Sequence of chain B:
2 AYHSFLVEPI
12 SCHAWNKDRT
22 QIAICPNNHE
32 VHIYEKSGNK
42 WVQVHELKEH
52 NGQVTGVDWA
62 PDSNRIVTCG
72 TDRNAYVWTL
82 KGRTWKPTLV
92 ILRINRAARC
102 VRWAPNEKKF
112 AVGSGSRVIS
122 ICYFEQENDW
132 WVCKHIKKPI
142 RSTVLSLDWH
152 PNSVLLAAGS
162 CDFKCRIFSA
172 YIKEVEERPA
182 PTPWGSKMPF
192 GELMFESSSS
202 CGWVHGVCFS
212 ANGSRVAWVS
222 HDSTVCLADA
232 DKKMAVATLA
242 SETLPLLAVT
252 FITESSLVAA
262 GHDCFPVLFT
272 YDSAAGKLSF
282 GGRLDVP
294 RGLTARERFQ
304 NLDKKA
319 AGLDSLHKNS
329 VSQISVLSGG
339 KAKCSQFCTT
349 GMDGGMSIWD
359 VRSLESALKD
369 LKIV

This data describes a binding interaction between two proteins.

Sequence of chain A:
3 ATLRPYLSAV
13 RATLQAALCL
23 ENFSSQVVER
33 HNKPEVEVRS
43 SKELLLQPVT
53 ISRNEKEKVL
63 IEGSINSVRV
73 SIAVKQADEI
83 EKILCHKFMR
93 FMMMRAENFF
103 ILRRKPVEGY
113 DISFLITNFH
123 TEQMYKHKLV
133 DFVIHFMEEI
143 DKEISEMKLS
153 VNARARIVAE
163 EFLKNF

Residue-level contacts at the interface:
Residue G320 in chain B interacts with residue H129 in chain A (closest heavy-atom distance 4.0 Å).
Residue N327 in chain B contacts residue T123 in chain A (closest heavy-atom distance 3.0 Å).
Residue L245 in chain B interacts with residue C21 in chain A (closest heavy-atom distance 3.9 Å).
Residue A319 in chain B contacts residue H129 in chain A (closest heavy-atom distance 4.2 Å).
Residue L146 in chain B interacts with residue E23 in chain A (closest heavy-atom distance 3.7 Å).
Residue H263 in chain B is in contact with residue C21 in chain A (closest heavy-atom distance 3.5 Å).
Residue R100 in chain B contacts residue N24 in chain A (closest heavy-atom distance 4.5 Å).
Residue T144 in chain B interacts with residue F25 in chain A (closest heavy-atom distance 3.6 Å).
Residue L245 in chain B interacts with residue Q17 in chain A (closest heavy-atom distance 3.9 Å).
Residue R97 in chain B contacts residue Q28 in chain A (closest heavy-atom distance 2.7 Å).
Residue N327 in chain B is in contact with residue E124 in chain A (closest heavy-atom distance 4.2 Å).
Residue M350 in chain B interacts with residue E124 in chain A (closest heavy-atom distance 4.2 Å).
Residue K326 in chain B contacts residue Y127 in chain A (closest heavy-atom distance 3.5 Å).
Residue N327 in chain B contacts residue M126 in chain A (closest heavy-atom distance 4.3 Å).
Residue C162 in chain B is in contact with residue E45 in chain A (closest heavy-atom distance 3.4 Å).
Residue R74 in chain B is in contact with residue E31 in chain A (closest heavy-atom distance 3.6 Å).
Residue H206 in chain B is in contact with residue E23 in chain A (closest heavy-atom distance 2.9 Å).
Residue S143 in chain B is in contact with residue E45 in chain A (closest heavy-atom distance 2.8 Å).
Residue M350 in chain B interacts with residue L22 in chain A (closest heavy-atom distance 3.8 Å).
Residue T72 in chain B interacts with residue R32 in chain A (closest heavy-atom distance 3.8 Å).
Residue C265 in chain B is in contact with residue K128 in chain A (closest heavy-atom distance 3.9 Å).
Residue R97 in chain B is in contact with residue V29 in chain A (closest heavy-atom distance 3.2 Å).
Residue N28 in chain B is in contact with residue E124 in chain A (closest heavy-atom distance 3.6 Å).
Residue L321 in chain B is in contact with residue H129 in chain A (closest heavy-atom distance 3.5 Å).
Residue M350 in chain B contacts residue E23 in chain A (closest heavy-atom distance 4.0 Å).
Residue D73 in chain B contacts residue R32 in chain A (closest heavy-atom distance 4.6 Å).
Residue W204 in chain B contacts residue L46 in chain A (closest heavy-atom distance 3.5 Å).
Residue R100 in chain B contacts residue E23 in chain A (closest heavy-atom distance 3.0 Å).
Residue E9 in chain B interacts with residue Q125 in chain A (closest heavy-atom distance 4.0 Å).
Residue W204 in chain B contacts residue I67 in chain A (closest heavy-atom distance 3.4 Å).
Residue C162 in chain B contacts residue F25 in chain A (closest heavy-atom distance 3.9 Å).
Residue S328 in chain B contacts residue K128 in chain A (closest heavy-atom distance 4.0 Å).
Residue T72 in chain B contacts residue S26 in chain A (closest heavy-atom distance 3.0 Å).
Residue W204 in chain B is in contact with residue L48 in chain A (closest heavy-atom distance 3.9 Å).
Residue C162 in chain B is in contact with residue I67 in chain A (closest heavy-atom distance 4.0 Å).
Residue F164 in chain B is in contact with residue E45 in chain A (closest heavy-atom distance 3.8 Å).
Residue L248 in chain B is in contact with residue E23 in chain A (closest heavy-atom distance 4.0 Å).
Residue R97 in chain B contacts residue V30 in chain A (closest heavy-atom distance 4.0 Å).
Residue G116 in chain B interacts with residue Q28 in chain A (closest heavy-atom distance 3.4 Å).
Residue L245 in chain B is in contact with residue A18 in chain A (closest heavy-atom distance 4.2 Å).
Residue R97 in chain B contacts residue E31 in chain A (closest heavy-atom distance 3.9 Å).
Residue R142 in chain B is in contact with residue E45 in chain A (closest heavy-atom distance 4.4 Å).
Residue Q54 in chain B is in contact with residue N24 in chain A (closest heavy-atom distance 3.3 Å).
Residue R118 in chain B is in contact with residue Q28 in chain A (closest heavy-atom distance 3.5 Å).
Residue T144 in chain B is in contact with residue Q28 in chain A (closest heavy-atom distance 2.6 Å).
Residue N327 in chain B contacts residue K128 in chain A (closest heavy-atom distance 4.2 Å).
Residue W204 in chain B contacts residue S66 in chain A (closest heavy-atom distance 3.9 Å).
Residue H263 in chain B contacts residue K128 in chain A (closest heavy-atom distance 2.9 Å).
Residue H263 in chain B interacts with residue L22 in chain A (closest heavy-atom distance 3.5 Å).
Residue P10 in chain B is in contact with residue E124 in chain A (closest heavy-atom distance 3.5 Å).
Residue C162 in chain B interacts with residue L46 in chain A (closest heavy-atom distance 4.1 Å).
Residue A319 in chain B interacts with residue Y127 in chain A (closest heavy-atom distance 3.5 Å).
Residue R97 in chain B interacts with residue S27 in chain A (closest heavy-atom distance 3.7 Å).
Residue W204 in chain B contacts residue E45 in chain A (closest heavy-atom distance 2.8 Å).
Residue N96 in chain B contacts residue E31 in chain A (closest heavy-atom distance 3.6 Å).
Residue S143 in chain B is in contact with residue Q28 in chain A (closest heavy-atom distance 2.8 Å).
Residue P246 in chain B contacts residue C21 in chain A (closest heavy-atom distance 3.8 Å).
Residue R74 in chain B contacts residue R32 in chain A (closest heavy-atom distance 4.2 Å).
Residue H222 in chain B interacts with residue C21 in chain A (closest heavy-atom distance 3.4 Å).
Residue A98 in chain B contacts residue S26 in chain A (closest heavy-atom distance 3.3 Å).